This data describes a binding interaction between two proteins.

Sequence of chain B:
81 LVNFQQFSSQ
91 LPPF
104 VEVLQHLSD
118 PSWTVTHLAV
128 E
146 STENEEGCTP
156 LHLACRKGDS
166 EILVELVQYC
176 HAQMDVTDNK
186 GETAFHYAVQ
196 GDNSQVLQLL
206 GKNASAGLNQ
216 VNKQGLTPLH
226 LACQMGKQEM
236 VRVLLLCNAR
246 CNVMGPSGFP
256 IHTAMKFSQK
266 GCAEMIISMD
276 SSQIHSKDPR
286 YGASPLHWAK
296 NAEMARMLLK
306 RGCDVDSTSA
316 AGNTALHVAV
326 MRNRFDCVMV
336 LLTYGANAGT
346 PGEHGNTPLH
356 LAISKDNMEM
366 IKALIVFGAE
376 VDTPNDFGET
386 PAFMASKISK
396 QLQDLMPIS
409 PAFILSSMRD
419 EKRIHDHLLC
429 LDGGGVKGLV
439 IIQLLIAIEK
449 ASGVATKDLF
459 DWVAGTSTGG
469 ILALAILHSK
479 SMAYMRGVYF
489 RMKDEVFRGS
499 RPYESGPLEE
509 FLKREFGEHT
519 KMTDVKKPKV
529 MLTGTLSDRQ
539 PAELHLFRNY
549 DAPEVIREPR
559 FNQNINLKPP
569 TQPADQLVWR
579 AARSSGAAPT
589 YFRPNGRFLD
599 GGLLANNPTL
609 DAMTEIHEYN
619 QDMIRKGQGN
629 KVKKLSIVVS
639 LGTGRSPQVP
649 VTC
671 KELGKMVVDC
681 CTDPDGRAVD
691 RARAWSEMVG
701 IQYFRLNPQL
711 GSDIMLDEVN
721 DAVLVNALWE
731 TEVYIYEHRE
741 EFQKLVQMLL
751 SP

Contacts between the two chains:
Residue F559 in chain A interacts with residue D685 in chain B (closest heavy-atom distance 3.0 Å).
Residue R558 in chain A contacts residue Q709 in chain B (closest heavy-atom distance 3.6 Å).
Residue Q646 in chain A is in contact with residue P539 in chain B (closest heavy-atom distance 3.7 Å).
Residue P539 in chain A is in contact with residue Q646 in chain B (closest heavy-atom distance 3.7 Å).
Residue Q646 in chain A interacts with residue L565 in chain B (closest heavy-atom distance 3.4 Å).
Residue V649 in chain A contacts residue Q538 in chain B (closest heavy-atom distance 3.5 Å).
Residue M698 in chain A interacts with residue V699 in chain B (closest heavy-atom distance 3.6 Å).
Residue Q538 in chain A contacts residue V649 in chain B (closest heavy-atom distance 3.6 Å).
Residue R558 in chain A contacts residue R643 in chain B (closest heavy-atom distance 3.3 Å).
Residue R558 in chain A is in contact with residue V689 in chain B (closest heavy-atom distance 3.2 Å).
Residue W695 in chain A is in contact with residue W695 in chain B (closest heavy-atom distance 3.1 Å).
Residue L542 in chain A contacts residue R687 in chain B (closest heavy-atom distance 3.6 Å).
Residue R691 in chain A interacts with residue D609 in chain B (closest heavy-atom distance 3.0 Å).
Residue V699 in chain A contacts residue W695 in chain B (closest heavy-atom distance 3.4 Å).
Residue A694 in chain A contacts residue H615 in chain B (closest heavy-atom distance 3.2 Å).
Residue V647 in chain A is in contact with residue P539 in chain B (closest heavy-atom distance 3.4 Å).
Residue E697 in chain A is in contact with residue H615 in chain B (closest heavy-atom distance 2.5 Å).
Residue Q709 in chain A contacts residue R558 in chain B (closest heavy-atom distance 2.9 Å).
Residue R687 in chain A interacts with residue L542 in chain B (closest heavy-atom distance 3.7 Å).
Residue L601 in chain A is in contact with residue C680 in chain B (closest heavy-atom distance 3.7 Å).
Residue P648 in chain A contacts residue L565 in chain B (closest heavy-atom distance 3.5 Å).
Residue M611 in chain A is in contact with residue W695 in chain B (closest heavy-atom distance 3.3 Å).
Residue C681 in chain A is in contact with residue V677 in chain B (closest heavy-atom distance 3.6 Å).
Residue T612 in chain A is in contact with residue A694 in chain B (closest heavy-atom distance 3.6 Å).
Residue Q538 in chain A is in contact with residue V647 in chain B (closest heavy-atom distance 2.6 Å).
Residue L565 in chain A contacts residue P648 in chain B (closest heavy-atom distance 3.3 Å).
Residue T612 in chain A interacts with residue D690 in chain B (closest heavy-atom distance 3.4 Å).
Residue R693 in chain A interacts with residue R558 in chain B (closest heavy-atom distance 3.2 Å).
Residue M698 in chain A interacts with residue H615 in chain B (closest heavy-atom distance 3.6 Å).
Residue W695 in chain A is in contact with residue V699 in chain B (closest heavy-atom distance 3.4 Å).
Residue S535 in chain A is in contact with residue V649 in chain B (closest heavy-atom distance 3.5 Å).
Residue D690 in chain A is in contact with residue T612 in chain B (closest heavy-atom distance 3.7 Å).
Residue R691 in chain A contacts residue T612 in chain B (closest heavy-atom distance 3.2 Å).
Residue R687 in chain A contacts residue T612 in chain B (closest heavy-atom distance 3.4 Å).
Residue V647 in chain A interacts with residue Q538 in chain B (closest heavy-atom distance 2.6 Å).
Residue Q646 in chain A contacts residue N564 in chain B (closest heavy-atom distance 3.7 Å).
Residue V649 in chain A interacts with residue D536 in chain B (closest heavy-atom distance 2.9 Å).
Residue C681 in chain A is in contact with residue C681 in chain B (closest heavy-atom distance 3.5 Å).
Residue H615 in chain A contacts residue A694 in chain B (closest heavy-atom distance 3.2 Å).
Residue R643 in chain A is in contact with residue R558 in chain B (closest heavy-atom distance 3.6 Å).
Residue D536 in chain A contacts residue V649 in chain B (closest heavy-atom distance 3.0 Å).
Residue R558 in chain A contacts residue R693 in chain B (closest heavy-atom distance 3.1 Å).
Residue V699 in chain A contacts residue M698 in chain B (closest heavy-atom distance 3.5 Å).
Residue R537 in chain A interacts with residue V647 in chain B (closest heavy-atom distance 3.6 Å).
Residue D690 in chain A interacts with residue R558 in chain B (closest heavy-atom distance 3.5 Å).
Residue W695 in chain A contacts residue M611 in chain B (closest heavy-atom distance 3.2 Å).
Residue R687 in chain A interacts with residue D609 in chain B (closest heavy-atom distance 2.3 Å).
Residue R691 in chain A interacts with residue L608 in chain B (closest heavy-atom distance 3.4 Å).
Residue D609 in chain A interacts with residue R687 in chain B (closest heavy-atom distance 2.3 Å).
Residue H615 in chain A is in contact with residue E697 in chain B (closest heavy-atom distance 3.0 Å).
Residue C680 in chain A is in contact with residue L601 in chain B (closest heavy-atom distance 3.3 Å).
Residue V647 in chain A contacts residue R537 in chain B (closest heavy-atom distance 3.5 Å).
Residue L673 in chain A is in contact with residue P592 in chain B (closest heavy-atom distance 3.7 Å).
Residue D609 in chain A contacts residue R691 in chain B (closest heavy-atom distance 3.3 Å).
Residue Q646 in chain A contacts residue E541 in chain B (closest heavy-atom distance 3.2 Å).
Residue P539 in chain A contacts residue V647 in chain B (closest heavy-atom distance 3.7 Å).
Residue R693 in chain A interacts with residue E556 in chain B (closest heavy-atom distance 3.2 Å).
Residue E541 in chain A contacts residue Q646 in chain B (closest heavy-atom distance 3.0 Å).
Residue H615 in chain A contacts residue M698 in chain B (closest heavy-atom distance 3.7 Å).
Residue T612 in chain A is in contact with residue R691 in chain B (closest heavy-atom distance 3.0 Å).

Sequence of chain A:
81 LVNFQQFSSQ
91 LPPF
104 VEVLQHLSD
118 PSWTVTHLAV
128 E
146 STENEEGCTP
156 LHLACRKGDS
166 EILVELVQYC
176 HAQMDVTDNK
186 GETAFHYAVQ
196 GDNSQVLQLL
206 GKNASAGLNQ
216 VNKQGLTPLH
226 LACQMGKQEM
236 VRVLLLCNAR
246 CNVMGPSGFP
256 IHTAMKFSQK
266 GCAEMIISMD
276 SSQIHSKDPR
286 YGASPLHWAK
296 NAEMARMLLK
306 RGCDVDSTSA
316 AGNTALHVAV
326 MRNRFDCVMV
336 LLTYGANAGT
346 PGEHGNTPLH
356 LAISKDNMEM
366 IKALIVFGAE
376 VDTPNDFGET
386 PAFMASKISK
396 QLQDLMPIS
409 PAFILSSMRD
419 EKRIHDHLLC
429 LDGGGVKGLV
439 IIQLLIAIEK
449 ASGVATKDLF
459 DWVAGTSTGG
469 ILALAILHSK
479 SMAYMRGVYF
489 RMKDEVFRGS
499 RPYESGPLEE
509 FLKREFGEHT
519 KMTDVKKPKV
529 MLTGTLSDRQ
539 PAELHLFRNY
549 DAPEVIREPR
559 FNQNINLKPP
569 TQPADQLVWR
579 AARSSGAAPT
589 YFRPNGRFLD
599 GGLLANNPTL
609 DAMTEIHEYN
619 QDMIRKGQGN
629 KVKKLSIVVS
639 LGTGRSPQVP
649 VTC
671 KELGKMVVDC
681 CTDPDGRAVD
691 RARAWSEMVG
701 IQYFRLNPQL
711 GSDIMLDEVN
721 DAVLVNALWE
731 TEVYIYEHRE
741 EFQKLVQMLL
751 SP